Sequence of the second protein:
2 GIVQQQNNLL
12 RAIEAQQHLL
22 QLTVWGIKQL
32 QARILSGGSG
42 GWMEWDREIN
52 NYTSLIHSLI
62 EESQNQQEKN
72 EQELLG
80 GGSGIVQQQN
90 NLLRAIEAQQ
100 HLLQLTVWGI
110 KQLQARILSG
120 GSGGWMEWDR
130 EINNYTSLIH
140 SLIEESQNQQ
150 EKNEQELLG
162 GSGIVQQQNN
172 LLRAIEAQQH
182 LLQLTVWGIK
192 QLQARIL

Interface contacts:
Residue Q5 in the second protein is in contact with residue Q28 in the first protein (closest heavy-atom distance 3.7 Å).
Residue L20 in the second protein interacts with residue A15 in the first protein (closest heavy-atom distance 4.2 Å).
Residue L10 in the second protein is in contact with residue A25 in the first protein (closest heavy-atom distance 4.2 Å).
Residue N170 in the second protein contacts residue Q29 in the first protein (closest heavy-atom distance 3.3 Å).
Residue L23 in the second protein contacts residue I11 in the first protein (closest heavy-atom distance 3.9 Å).
Residue R12 in the second protein is in contact with residue L21 in the first protein (closest heavy-atom distance 3.7 Å).
Residue W26 in the second protein contacts residue W4 in the first protein (closest heavy-atom distance 3.9 Å).
Residue N9 in the second protein is in contact with residue A24 in the first protein (closest heavy-atom distance 4.3 Å).
Residue Q180 in the second protein contacts residue A15 in the first protein (closest heavy-atom distance 4.2 Å).
Residue L173 in the second protein interacts with residue Q29 in the first protein (closest heavy-atom distance 4.2 Å).
Residue Q184 in the second protein contacts residue A15 in the first protein (closest heavy-atom distance 3.8 Å).
Residue H19 in the second protein is in contact with residue Y14 in the first protein (closest heavy-atom distance 3.4 Å).
Residue K191 in the second protein contacts residue W7 in the first protein (closest heavy-atom distance 3.6 Å).
Residue L20 in the second protein interacts with residue I11 in the first protein (closest heavy-atom distance 3.5 Å).
Residue L173 in the second protein is in contact with residue A25 in the first protein (closest heavy-atom distance 3.7 Å).
Residue K191 in the second protein interacts with residue D8 in the first protein (closest heavy-atom distance 3.1 Å).
Residue Q180 in the second protein interacts with residue I18 in the first protein (closest heavy-atom distance 3.6 Å).
Residue L20 in the second protein interacts with residue Y14 in the first protein (closest heavy-atom distance 3.6 Å).
Residue N170 in the second protein contacts residue E33 in the first protein (closest heavy-atom distance 4.4 Å).
Residue Q30 in the second protein contacts residue W4 in the first protein (closest heavy-atom distance 3.7 Å).
Residue G27 in the second protein contacts residue W7 in the first protein (closest heavy-atom distance 4.2 Å).
Residue A16 in the second protein contacts residue I18 in the first protein (closest heavy-atom distance 3.6 Å).
Residue L23 in the second protein is in contact with residue Y14 in the first protein (closest heavy-atom distance 3.9 Å).
Residue I190 in the second protein contacts residue W4 in the first protein (closest heavy-atom distance 3.9 Å).
Residue L173 in the second protein contacts residue Q26 in the first protein (closest heavy-atom distance 3.9 Å).
Residue E177 in the second protein is in contact with residue Q26 in the first protein (closest heavy-atom distance 3.6 Å).
Residue L23 in the second protein contacts residue A10 in the first protein (closest heavy-atom distance 3.6 Å).
Residue L20 in the second protein contacts residue A10 in the first protein (closest heavy-atom distance 4.7 Å).
Residue Q6 in the second protein is in contact with residue N32 in the first protein (closest heavy-atom distance 3.2 Å).
Residue L20 in the second protein is in contact with residue I18 in the first protein (closest heavy-atom distance 3.7 Å).
Residue L173 in the second protein is in contact with residue I22 in the first protein (closest heavy-atom distance 4.3 Å).
Residue V166 in the second protein interacts with residue Q29 in the first protein (closest heavy-atom distance 3.1 Å).
Residue Q169 in the second protein is in contact with residue N32 in the first protein (closest heavy-atom distance 4.1 Å).
Residue V187 in the second protein contacts residue W7 in the first protein (closest heavy-atom distance 4.2 Å).
Residue N9 in the second protein interacts with residue L21 in the first protein (closest heavy-atom distance 3.9 Å).
Residue V187 in the second protein interacts with residue I11 in the first protein (closest heavy-atom distance 4.1 Å).
Residue Q17 in the second protein contacts residue I18 in the first protein (closest heavy-atom distance 3.8 Å).
Residue W26 in the second protein is in contact with residue W7 in the first protein (closest heavy-atom distance 3.4 Å).
Residue N9 in the second protein is in contact with residue Q28 in the first protein (closest heavy-atom distance 2.9 Å).
Residue I3 in the second protein is in contact with residue N32 in the first protein (closest heavy-atom distance 3.9 Å).
Residue Q169 in the second protein is in contact with residue Q29 in the first protein (closest heavy-atom distance 3.5 Å).
Residue E177 in the second protein contacts residue I22 in the first protein (closest heavy-atom distance 3.6 Å).
Residue Q6 in the second protein is in contact with residue Q28 in the first protein (closest heavy-atom distance 3.4 Å).
Residue Q6 in the second protein interacts with residue Q29 in the first protein (closest heavy-atom distance 3.0 Å).
Residue G27 in the second protein interacts with residue W4 in the first protein (closest heavy-atom distance 3.6 Å).
Residue A13 in the second protein is in contact with residue I18 in the first protein (closest heavy-atom distance 4.2 Å).
Residue G2 in the second protein interacts with residue Q28 in the first protein (closest heavy-atom distance 4.2 Å).
Residue Q194 in the second protein interacts with residue W4 in the first protein (closest heavy-atom distance 3.6 Å).
Residue L23 in the second protein interacts with residue W7 in the first protein (closest heavy-atom distance 2.9 Å).
Residue I190 in the second protein contacts residue W7 in the first protein (closest heavy-atom distance 3.7 Å).
Residue A13 in the second protein is in contact with residue L21 in the first protein (closest heavy-atom distance 3.7 Å).
Residue I176 in the second protein is in contact with residue I22 in the first protein (closest heavy-atom distance 4.2 Å).
Residue T24 in the second protein interacts with residue W7 in the first protein (closest heavy-atom distance 4.4 Å).
Residue Q6 in the second protein interacts with residue A25 in the first protein (closest heavy-atom distance 3.1 Å).
Residue A16 in the second protein contacts residue Y14 in the first protein (closest heavy-atom distance 4.1 Å).
Residue W26 in the second protein contacts residue T3 in the first protein (closest heavy-atom distance 3.6 Å).
Residue V166 in the second protein contacts residue N32 in the first protein (closest heavy-atom distance 3.6 Å).
Residue A16 in the second protein interacts with residue R17 in the first protein (closest heavy-atom distance 4.0 Å).
Residue Q180 in the second protein contacts residue I22 in the first protein (closest heavy-atom distance 4.2 Å).
Residue L198 in the second protein contacts residue W4 in the first protein (closest heavy-atom distance 3.7 Å).

Sequence of the first protein:
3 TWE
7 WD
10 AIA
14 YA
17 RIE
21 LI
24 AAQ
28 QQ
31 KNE

This data describes a binding interaction between two proteins.